Contacts between the two chains:
Residue K51 in the first protein contacts residue T31 in the second protein (closest heavy-atom distance 4.9 Å).
Residue L46 in the first protein is in contact with residue T28 in the second protein (closest heavy-atom distance 4.4 Å).
Residue L46 in the first protein contacts residue K25 in the second protein (closest heavy-atom distance 4.5 Å).
Residue L46 in the first protein is in contact with residue R27 in the second protein (closest heavy-atom distance 3.9 Å).
Residue R44 in the first protein is in contact with residue T28 in the second protein (closest heavy-atom distance 4.1 Å).
Residue V50 in the first protein interacts with residue T31 in the second protein (closest heavy-atom distance 4.3 Å).

Sequence of the first protein:
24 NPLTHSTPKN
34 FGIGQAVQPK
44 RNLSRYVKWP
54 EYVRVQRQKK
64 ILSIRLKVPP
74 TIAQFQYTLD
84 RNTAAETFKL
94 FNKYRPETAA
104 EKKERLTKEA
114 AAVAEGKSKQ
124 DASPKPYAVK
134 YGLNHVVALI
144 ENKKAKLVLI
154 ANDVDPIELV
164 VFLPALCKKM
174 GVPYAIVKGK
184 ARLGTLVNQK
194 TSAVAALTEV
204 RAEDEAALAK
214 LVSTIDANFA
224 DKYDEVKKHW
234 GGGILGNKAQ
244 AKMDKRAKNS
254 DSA

Sequence of the second protein:
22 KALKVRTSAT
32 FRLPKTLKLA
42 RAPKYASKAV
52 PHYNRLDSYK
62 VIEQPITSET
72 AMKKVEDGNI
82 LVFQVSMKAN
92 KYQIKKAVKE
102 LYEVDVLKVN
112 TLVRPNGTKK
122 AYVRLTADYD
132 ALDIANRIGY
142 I

These two protein chains interact to form a complex.